These two protein chains interact to form a complex.

Sequence of protein 2:
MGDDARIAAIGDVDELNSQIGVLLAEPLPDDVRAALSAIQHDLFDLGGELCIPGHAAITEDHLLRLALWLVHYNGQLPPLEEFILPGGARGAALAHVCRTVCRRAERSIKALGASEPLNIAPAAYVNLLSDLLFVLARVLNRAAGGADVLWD

Sequence of protein 1:
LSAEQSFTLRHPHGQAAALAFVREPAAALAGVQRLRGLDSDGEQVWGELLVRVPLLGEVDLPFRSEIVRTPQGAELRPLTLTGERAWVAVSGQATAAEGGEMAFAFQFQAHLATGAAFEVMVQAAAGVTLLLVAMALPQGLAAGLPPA

Contacts between the two chains:
Residue L68 in protein 2 interacts with residue A133 in protein 1 (closest heavy-atom distance 3.5 Å).
Residue L118 in protein 2 contacts residue Q148 in protein 1 (closest heavy-atom distance 3.8 Å).
Residue N127 in protein 2 contacts residue M144 in protein 1 (closest heavy-atom distance 3.2 Å).
Residue I120 in protein 2 contacts residue A145 in protein 1 (closest heavy-atom distance 3.4 Å).
Residue D61 in protein 2 is in contact with residue R54 in protein 1 (closest heavy-atom distance 2.9 Å).
Residue I120 in protein 2 interacts with residue R36 in protein 1 (closest heavy-atom distance 3.9 Å).
Residue V71 in protein 2 contacts residue V129 in protein 1 (closest heavy-atom distance 3.5 Å).
Residue A67 in protein 2 is in contact with residue V137 in protein 1 (closest heavy-atom distance 2.6 Å).
Residue E60 in protein 2 is in contact with residue V137 in protein 1 (closest heavy-atom distance 4.9 Å).
Residue L128 in protein 2 is in contact with residue V137 in protein 1 (closest heavy-atom distance 4.7 Å).
Residue E60 in protein 2 is in contact with residue R54 in protein 1 (closest heavy-atom distance 2.6 Å).
Residue L64 in protein 2 interacts with residue A134 in protein 1 (closest heavy-atom distance 3.9 Å).
Residue L64 in protein 2 contacts residue A133 in protein 1 (closest heavy-atom distance 4.5 Å).
Residue A123 in protein 2 contacts residue M144 in protein 1 (closest heavy-atom distance 3.6 Å).
Residue I120 in protein 2 contacts residue Q148 in protein 1 (closest heavy-atom distance 2.8 Å).
Residue E106 in protein 2 is in contact with residue M144 in protein 1 (closest heavy-atom distance 3.1 Å).
Residue L63 in protein 2 interacts with residue V137 in protein 1 (closest heavy-atom distance 3.4 Å).
Residue A124 in protein 2 contacts residue M144 in protein 1 (closest heavy-atom distance 4.2 Å).
Residue L63 in protein 2 is in contact with residue L141 in protein 1 (closest heavy-atom distance 2.6 Å).
Residue G113 in protein 2 interacts with residue Q148 in protein 1 (closest heavy-atom distance 4.3 Å).
Residue L68 in protein 2 is in contact with residue M130 in protein 1 (closest heavy-atom distance 4.1 Å).
Residue I120 in protein 2 contacts residue L141 in protein 1 (closest heavy-atom distance 3.9 Å).
Residue E60 in protein 2 interacts with residue L141 in protein 1 (closest heavy-atom distance 4.7 Å).
Residue V71 in protein 2 interacts with residue A133 in protein 1 (closest heavy-atom distance 3.7 Å).
Residue L64 in protein 2 contacts residue V137 in protein 1 (closest heavy-atom distance 3.8 Å).
Residue K110 in protein 2 contacts residue M144 in protein 1 (closest heavy-atom distance 3.7 Å).
Residue A124 in protein 2 interacts with residue L141 in protein 1 (closest heavy-atom distance 3.7 Å).
Residue V71 in protein 2 is in contact with residue Q132 in protein 1 (closest heavy-atom distance 4.1 Å).
Residue A124 in protein 2 interacts with residue L140 in protein 1 (closest heavy-atom distance 3.9 Å).
Residue L128 in protein 2 interacts with residue L140 in protein 1 (closest heavy-atom distance 2.5 Å).
Residue N119 in protein 2 is in contact with residue Q148 in protein 1 (closest heavy-atom distance 4.3 Å).
Residue L64 in protein 2 contacts residue M130 in protein 1 (closest heavy-atom distance 4.8 Å).
Residue N127 in protein 2 interacts with residue L140 in protein 1 (closest heavy-atom distance 2.8 Å).
Residue E60 in protein 2 interacts with residue R36 in protein 1 (closest heavy-atom distance 3.0 Å).
Residue A67 in protein 2 is in contact with residue A133 in protein 1 (closest heavy-atom distance 3.1 Å).
Residue L68 in protein 2 interacts with residue V129 in protein 1 (closest heavy-atom distance 4.2 Å).
Residue A67 in protein 2 interacts with residue A134 in protein 1 (closest heavy-atom distance 4.9 Å).
Residue L64 in protein 2 contacts residue R54 in protein 1 (closest heavy-atom distance 4.7 Å).
Residue K110 in protein 2 is in contact with residue Q7 in protein 1 (closest heavy-atom distance 4.8 Å).